Sequence of protein 1:
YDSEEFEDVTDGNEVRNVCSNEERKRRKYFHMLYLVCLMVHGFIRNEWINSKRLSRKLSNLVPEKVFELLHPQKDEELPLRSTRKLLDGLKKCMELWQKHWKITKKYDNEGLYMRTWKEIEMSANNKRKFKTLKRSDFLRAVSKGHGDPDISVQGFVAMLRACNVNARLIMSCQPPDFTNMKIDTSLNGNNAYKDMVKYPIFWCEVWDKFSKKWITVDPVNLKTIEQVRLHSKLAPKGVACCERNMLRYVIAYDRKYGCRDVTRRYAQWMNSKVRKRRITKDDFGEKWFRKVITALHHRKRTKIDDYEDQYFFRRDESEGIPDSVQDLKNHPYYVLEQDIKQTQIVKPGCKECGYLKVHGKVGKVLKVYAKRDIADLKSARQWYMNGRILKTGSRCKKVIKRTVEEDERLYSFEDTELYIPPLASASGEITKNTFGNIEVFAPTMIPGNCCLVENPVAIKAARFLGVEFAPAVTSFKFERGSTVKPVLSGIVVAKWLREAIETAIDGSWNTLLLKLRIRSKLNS

Sequence of protein 2:
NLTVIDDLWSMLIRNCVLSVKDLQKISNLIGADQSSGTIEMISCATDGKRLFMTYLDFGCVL

These two protein chains interact to form a complex.

Residue-level contacts at the interface:
Residue G628 in protein 1 interacts with residue I133 in protein 2 (closest heavy-atom distance 4.3 Å).
Residue W649 in protein 1 interacts with residue M148 in protein 2 (closest heavy-atom distance 1.9 Å).
Residue N650 in protein 1 interacts with residue L169 in protein 2 (closest heavy-atom distance 3.2 Å).
Residue R659 in protein 1 is in contact with residue M104 in protein 2 (closest heavy-atom distance 4.4 Å).
Residue G628 in protein 1 contacts residue G138 in protein 2 (closest heavy-atom distance 2.1 Å).
Residue S648 in protein 1 is in contact with residue M148 in protein 2 (closest heavy-atom distance 3.4 Å).
Residue K655 in protein 1 contacts residue L136 in protein 2 (closest heavy-atom distance 4.6 Å).
Residue I626 in protein 1 interacts with residue A139 in protein 2 (closest heavy-atom distance 4.1 Å).
Residue F585 in protein 1 is in contact with residue L136 in protein 2 (closest heavy-atom distance 4.6 Å).
Residue G628 in protein 1 interacts with residue S134 in protein 2 (closest heavy-atom distance 2.2 Å).
Residue L652 in protein 1 is in contact with residue S134 in protein 2 (closest heavy-atom distance 3.0 Å).
Residue S660 in protein 1 contacts residue M104 in protein 2 (closest heavy-atom distance 2.8 Å).
Residue W649 in protein 1 interacts with residue L169 in protein 2 (closest heavy-atom distance 4.8 Å).
Residue G628 in protein 1 contacts residue N135 in protein 2 (closest heavy-atom distance 3.6 Å).
Residue R657 in protein 1 contacts residue L101 in protein 2 (closest heavy-atom distance 3.1 Å).
Residue T651 in protein 1 contacts residue I137 in protein 2 (closest heavy-atom distance 4.5 Å).
Residue W649 in protein 1 interacts with residue I149 in protein 2 (closest heavy-atom distance 1.8 Å).
Residue R657 in protein 1 is in contact with residue M104 in protein 2 (closest heavy-atom distance 4.5 Å).
Residue I626 in protein 1 is in contact with residue G138 in protein 2 (closest heavy-atom distance 2.5 Å).
Residue N650 in protein 1 interacts with residue V168 in protein 2 (closest heavy-atom distance 3.4 Å).
Residue W649 in protein 1 contacts residue A152 in protein 2 (closest heavy-atom distance 3.6 Å).
Residue K655 in protein 1 is in contact with residue I137 in protein 2 (closest heavy-atom distance 3.2 Å).
Residue L652 in protein 1 is in contact with residue L130 in protein 2 (closest heavy-atom distance 3.4 Å).
Residue L652 in protein 1 contacts residue I133 in protein 2 (closest heavy-atom distance 4.6 Å).
Residue R659 in protein 1 interacts with residue I137 in protein 2 (closest heavy-atom distance 4.3 Å).
Residue A625 in protein 1 contacts residue I137 in protein 2 (closest heavy-atom distance 2.3 Å).
Residue L653 in protein 1 is in contact with residue F165 in protein 2 (closest heavy-atom distance 3.6 Å).
Residue L652 in protein 1 contacts residue I137 in protein 2 (closest heavy-atom distance 3.4 Å).
Residue G628 in protein 1 interacts with residue I137 in protein 2 (closest heavy-atom distance 2.5 Å).
Residue L652 in protein 1 interacts with residue Q141 in protein 2 (closest heavy-atom distance 4.4 Å).
Residue D627 in protein 1 contacts residue D140 in protein 2 (closest heavy-atom distance 4.2 Å).
Residue L656 in protein 1 contacts residue M104 in protein 2 (closest heavy-atom distance 3.2 Å).
Residue I626 in protein 1 is in contact with residue I137 in protein 2 (closest heavy-atom distance 4.0 Å).
Residue T624 in protein 1 interacts with residue I137 in protein 2 (closest heavy-atom distance 2.9 Å).
Residue A625 in protein 1 interacts with residue G138 in protein 2 (closest heavy-atom distance 3.4 Å).
Residue W649 in protein 1 is in contact with residue E147 in protein 2 (closest heavy-atom distance 4.6 Å).
Residue L656 in protein 1 interacts with residue I133 in protein 2 (closest heavy-atom distance 3.5 Å).
Residue W649 in protein 1 interacts with residue M160 in protein 2 (closest heavy-atom distance 3.3 Å).
Residue L656 in protein 1 is in contact with residue I137 in protein 2 (closest heavy-atom distance 4.2 Å).
Residue L652 in protein 1 is in contact with residue M148 in protein 2 (closest heavy-atom distance 2.9 Å).
Residue D627 in protein 1 contacts residue G138 in protein 2 (closest heavy-atom distance 3.7 Å).
Residue A625 in protein 1 is in contact with residue L136 in protein 2 (closest heavy-atom distance 4.9 Å).
Residue D627 in protein 1 is in contact with residue A139 in protein 2 (closest heavy-atom distance 2.9 Å).
Residue W649 in protein 1 contacts residue L125 in protein 2 (closest heavy-atom distance 3.3 Å).
Residue R657 in protein 1 contacts residue L169 in protein 2 (closest heavy-atom distance 3.9 Å).
Residue R659 in protein 1 interacts with residue I133 in protein 2 (closest heavy-atom distance 4.2 Å).
Residue T624 in protein 1 contacts residue G138 in protein 2 (closest heavy-atom distance 4.9 Å).
Residue F585 in protein 1 is in contact with residue I137 in protein 2 (closest heavy-atom distance 4.7 Å).
Residue K655 in protein 1 is in contact with residue G138 in protein 2 (closest heavy-atom distance 4.8 Å).
Residue W649 in protein 1 interacts with residue L130 in protein 2 (closest heavy-atom distance 3.3 Å).
Residue R659 in protein 1 interacts with residue L136 in protein 2 (closest heavy-atom distance 4.2 Å).
Residue W649 in protein 1 contacts residue V168 in protein 2 (closest heavy-atom distance 3.3 Å).
Residue G628 in protein 1 contacts residue A139 in protein 2 (closest heavy-atom distance 2.1 Å).
Residue D627 in protein 1 is in contact with residue I137 in protein 2 (closest heavy-atom distance 4.1 Å).
Residue L653 in protein 1 is in contact with residue L101 in protein 2 (closest heavy-atom distance 3.4 Å).
Residue L653 in protein 1 contacts residue L169 in protein 2 (closest heavy-atom distance 3.4 Å).
Residue G628 in protein 1 is in contact with residue L136 in protein 2 (closest heavy-atom distance 4.0 Å).
Residue W649 in protein 1 interacts with residue S150 in protein 2 (closest heavy-atom distance 4.4 Å).